Sequence of the first protein:
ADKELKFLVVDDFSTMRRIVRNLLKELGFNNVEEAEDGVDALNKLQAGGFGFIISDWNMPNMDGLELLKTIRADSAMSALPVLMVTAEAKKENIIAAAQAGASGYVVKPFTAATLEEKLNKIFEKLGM

These two protein chains interact to form a complex.

Sequence of the second protein:
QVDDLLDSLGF

Interface contacts:
Residue I95 in the first protein interacts with residue V6 in the second protein (closest heavy-atom distance 4.1 Å).
Residue I95 in the first protein contacts residue L9 in the second protein (closest heavy-atom distance 3.8 Å).
Residue K92 in the first protein contacts residue Q5 in the second protein (closest heavy-atom distance 4.9 Å).
Residue K122 in the first protein contacts residue F15 in the second protein (closest heavy-atom distance 3.6 Å).
Residue A103 in the first protein is in contact with residue F15 in the second protein (closest heavy-atom distance 3.3 Å).
Residue K92 in the first protein contacts residue L9 in the second protein (closest heavy-atom distance 3.8 Å).
Residue Y106 in the first protein interacts with residue F15 in the second protein (closest heavy-atom distance 3.6 Å).
Residue K126 in the first protein is in contact with residue L13 in the second protein (closest heavy-atom distance 4.8 Å).
Residue A90 in the first protein interacts with residue V6 in the second protein (closest heavy-atom distance 3.9 Å).
Residue S104 in the first protein interacts with residue G14 in the second protein (closest heavy-atom distance 4.6 Å).
Residue K119 in the first protein interacts with residue F15 in the second protein (closest heavy-atom distance 2.9 Å).
Residue I95 in the first protein contacts residue F15 in the second protein (closest heavy-atom distance 4.2 Å).
Residue K92 in the first protein interacts with residue V6 in the second protein (closest heavy-atom distance 4.8 Å).
Residue A99 in the first protein interacts with residue L13 in the second protein (closest heavy-atom distance 3.4 Å).
Residue Y106 in the first protein interacts with residue L10 in the second protein (closest heavy-atom distance 3.8 Å).
Residue G105 in the first protein is in contact with residue F15 in the second protein (closest heavy-atom distance 3.7 Å).
Residue K122 in the first protein contacts residue G14 in the second protein (closest heavy-atom distance 4.2 Å).
Residue A98 in the first protein contacts residue F15 in the second protein (closest heavy-atom distance 4.5 Å).
Residue A99 in the first protein is in contact with residue F15 in the second protein (closest heavy-atom distance 4.1 Å).
Residue I95 in the first protein interacts with residue L13 in the second protein (closest heavy-atom distance 3.5 Å).
Residue S104 in the first protein is in contact with residue F15 in the second protein (closest heavy-atom distance 3.8 Å).
Residue I96 in the first protein is in contact with residue L9 in the second protein (closest heavy-atom distance 3.9 Å).
Residue I95 in the first protein contacts residue L10 in the second protein (closest heavy-atom distance 3.8 Å).